Sequence of chain A:
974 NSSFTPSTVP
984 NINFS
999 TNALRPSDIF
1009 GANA

Sequence of chain B:
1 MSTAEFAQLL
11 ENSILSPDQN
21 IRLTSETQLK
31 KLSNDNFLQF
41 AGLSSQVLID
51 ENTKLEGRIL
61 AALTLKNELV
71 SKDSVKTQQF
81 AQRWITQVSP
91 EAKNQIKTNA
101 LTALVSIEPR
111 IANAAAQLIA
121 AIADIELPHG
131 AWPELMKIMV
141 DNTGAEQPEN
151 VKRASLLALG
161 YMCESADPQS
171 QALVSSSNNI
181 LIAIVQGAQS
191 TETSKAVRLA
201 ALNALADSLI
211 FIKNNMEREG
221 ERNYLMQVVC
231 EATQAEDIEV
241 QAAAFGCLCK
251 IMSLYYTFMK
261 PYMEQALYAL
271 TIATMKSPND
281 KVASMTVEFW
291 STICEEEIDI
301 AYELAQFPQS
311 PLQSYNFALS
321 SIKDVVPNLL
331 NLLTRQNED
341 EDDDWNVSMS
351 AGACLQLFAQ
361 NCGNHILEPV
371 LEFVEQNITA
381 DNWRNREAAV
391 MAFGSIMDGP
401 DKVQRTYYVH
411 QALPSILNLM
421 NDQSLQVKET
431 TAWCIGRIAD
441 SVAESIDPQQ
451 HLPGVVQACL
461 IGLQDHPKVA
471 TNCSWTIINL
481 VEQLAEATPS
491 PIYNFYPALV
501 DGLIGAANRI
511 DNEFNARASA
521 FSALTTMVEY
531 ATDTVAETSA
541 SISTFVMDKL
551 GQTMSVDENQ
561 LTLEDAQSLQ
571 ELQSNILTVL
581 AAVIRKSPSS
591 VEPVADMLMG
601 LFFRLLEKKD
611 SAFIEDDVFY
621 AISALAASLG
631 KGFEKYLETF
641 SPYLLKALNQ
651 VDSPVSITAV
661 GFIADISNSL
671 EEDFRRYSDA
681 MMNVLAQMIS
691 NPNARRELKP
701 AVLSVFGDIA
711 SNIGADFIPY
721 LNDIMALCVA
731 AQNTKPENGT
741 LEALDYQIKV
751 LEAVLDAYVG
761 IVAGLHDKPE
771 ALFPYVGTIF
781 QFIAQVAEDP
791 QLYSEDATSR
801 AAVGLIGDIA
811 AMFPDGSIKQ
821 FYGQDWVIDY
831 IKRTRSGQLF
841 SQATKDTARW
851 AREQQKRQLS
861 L

Contacts between the two chains:
Residue A269 in chain B contacts residue P983 in chain A (closest heavy-atom distance 3.9 Å).
Residue E264 in chain B interacts with residue S980 in chain A (closest heavy-atom distance 3.1 Å).
Residue Y224 in chain B is in contact with residue I1007 in chain A (closest heavy-atom distance 3.6 Å).
Residue Q227 in chain B is in contact with residue I985 in chain A (closest heavy-atom distance 3.2 Å).
Residue A266 in chain B contacts residue P983 in chain A (closest heavy-atom distance 3.7 Å).
Residue Q186 in chain B contacts residue P1004 in chain A (closest heavy-atom distance 3.7 Å).
Residue I182 in chain B is in contact with residue P1004 in chain A (closest heavy-atom distance 3.8 Å).
Residue E264 in chain B interacts with residue T978 in chain A (closest heavy-atom distance 3.2 Å).
Residue Y224 in chain B is in contact with residue L1002 in chain A (closest heavy-atom distance 3.7 Å).
Residue E221 in chain B interacts with residue F1008 in chain A (closest heavy-atom distance 3.6 Å).
Residue A266 in chain B contacts residue I985 in chain A (closest heavy-atom distance 3.7 Å).
Residue E221 in chain B is in contact with residue I1007 in chain A (closest heavy-atom distance 3.8 Å).
Residue Y315 in chain B interacts with residue F977 in chain A (closest heavy-atom distance 3.6 Å).
Residue N223 in chain B is in contact with residue S988 in chain A (closest heavy-atom distance 4.1 Å).
Residue A266 in chain B is in contact with residue F987 in chain A (closest heavy-atom distance 4.0 Å).
Residue E264 in chain B is in contact with residue P979 in chain A (closest heavy-atom distance 3.8 Å).
Residue K260 in chain B interacts with residue F977 in chain A (closest heavy-atom distance 4.0 Å).
Residue Q265 in chain B interacts with residue V982 in chain A (closest heavy-atom distance 3.8 Å).
Residue Y268 in chain B interacts with residue S980 in chain A (closest heavy-atom distance 3.5 Å).
Residue Q227 in chain B is in contact with residue S988 in chain A (closest heavy-atom distance 3.9 Å).
Residue M226 in chain B contacts residue F987 in chain A (closest heavy-atom distance 3.7 Å).
Residue Y224 in chain B contacts residue F1008 in chain A (closest heavy-atom distance 3.5 Å).
Residue A266 in chain B is in contact with residue N984 in chain A (closest heavy-atom distance 3.8 Å).
Residue S320 in chain B contacts residue F977 in chain A (closest heavy-atom distance 3.5 Å).
Residue E221 in chain B interacts with residue G1009 in chain A (closest heavy-atom distance 3.1 Å).
Residue F317 in chain B contacts residue F977 in chain A (closest heavy-atom distance 3.6 Å).
Residue K260 in chain B interacts with residue S976 in chain A (closest heavy-atom distance 3.3 Å).
Residue Y268 in chain B interacts with residue P979 in chain A (closest heavy-atom distance 3.4 Å).
Residue L270 in chain B contacts residue I985 in chain A (closest heavy-atom distance 3.7 Å).
Residue L270 in chain B interacts with residue P983 in chain A (closest heavy-atom distance 3.8 Å).
Residue L181 in chain B interacts with residue F1008 in chain A (closest heavy-atom distance 3.8 Å).
Residue E264 in chain B is in contact with residue F977 in chain A (closest heavy-atom distance 3.5 Å).
Residue C230 in chain B is in contact with residue F987 in chain A (closest heavy-atom distance 3.8 Å).
Residue I182 in chain B interacts with residue F1008 in chain A (closest heavy-atom distance 3.6 Å).
Residue Q227 in chain B contacts residue F987 in chain A (closest heavy-atom distance 3.5 Å).
Residue I182 in chain B contacts residue S1005 in chain A (closest heavy-atom distance 4.0 Å).
Residue E264 in chain B is in contact with residue S976 in chain A (closest heavy-atom distance 3.5 Å).
Residue Q189 in chain B is in contact with residue L1002 in chain A (closest heavy-atom distance 3.9 Å).
Residue E231 in chain B is in contact with residue I985 in chain A (closest heavy-atom distance 3.7 Å).
Residue N178 in chain B contacts residue G1009 in chain A (closest heavy-atom distance 3.5 Å).
Residue Q227 in chain B interacts with residue N986 in chain A (closest heavy-atom distance 3.2 Å).
Residue Q265 in chain B is in contact with residue F987 in chain A (closest heavy-atom distance 3.5 Å).
Residue V185 in chain B is in contact with residue P1004 in chain A (closest heavy-atom distance 3.9 Å).
Residue M263 in chain B interacts with residue F977 in chain A (closest heavy-atom distance 3.6 Å).
Residue R218 in chain B is in contact with residue G1009 in chain A (closest heavy-atom distance 4.2 Å).
Residue N178 in chain B is in contact with residue F1008 in chain A (closest heavy-atom distance 4.0 Å).
Residue G220 in chain B contacts residue I1007 in chain A (closest heavy-atom distance 4.2 Å).
Residue A269 in chain B contacts residue S980 in chain A (closest heavy-atom distance 3.8 Å).
Residue C230 in chain B is in contact with residue I985 in chain A (closest heavy-atom distance 3.8 Å).
Residue A269 in chain B contacts residue T981 in chain A (closest heavy-atom distance 3.9 Å).
Residue V185 in chain B contacts residue F1008 in chain A (closest heavy-atom distance 3.6 Å).
Residue Y224 in chain B is in contact with residue R1003 in chain A (closest heavy-atom distance 4.1 Å).
Residue Q265 in chain B contacts residue P983 in chain A (closest heavy-atom distance 3.4 Å).
Residue Y262 in chain B interacts with residue F987 in chain A (closest heavy-atom distance 3.5 Å).
Residue Y224 in chain B contacts residue P1004 in chain A (closest heavy-atom distance 3.7 Å).
Residue Q265 in chain B interacts with residue N984 in chain A (closest heavy-atom distance 2.9 Å).
Residue S321 in chain B interacts with residue F977 in chain A (closest heavy-atom distance 3.5 Å).
Residue Q189 in chain B is in contact with residue P1004 in chain A (closest heavy-atom distance 4.0 Å).
Residue K260 in chain B contacts residue S975 in chain A (closest heavy-atom distance 3.3 Å).
Residue N223 in chain B is in contact with residue F987 in chain A (closest heavy-atom distance 3.5 Å).

The following describes two proteins that form a bound complex.